Interface contacts:
Residue T522 in the second protein contacts residue A3 in the first protein (closest heavy-atom distance 4.4 Å).
Residue Y566 in the second protein interacts with residue D500 in the first protein (closest heavy-atom distance 3.8 Å).
Residue R645 in the second protein interacts with residue P19 in the first protein (closest heavy-atom distance 3.6 Å).
Residue W556 in the second protein interacts with residue H462 in the first protein (closest heavy-atom distance 3.9 Å).
Residue T522 in the second protein interacts with residue E4 in the first protein (closest heavy-atom distance 3.3 Å).
Residue R645 in the second protein interacts with residue S18 in the first protein (closest heavy-atom distance 3.3 Å).
Residue L648 in the second protein contacts residue R287 in the first protein (closest heavy-atom distance 3.3 Å).
Residue I533 in the second protein interacts with residue R463 in the first protein (closest heavy-atom distance 4.3 Å).
Residue L395 in the second protein interacts with residue M1 in the first protein (closest heavy-atom distance 4.0 Å).
Residue T522 in the second protein is in contact with residue V5 in the first protein (closest heavy-atom distance 3.8 Å).
Residue D562 in the second protein contacts residue S464 in the first protein (closest heavy-atom distance 3.2 Å).
Residue D646 in the second protein interacts with residue V307 in the first protein (closest heavy-atom distance 3.4 Å).
Residue L648 in the second protein is in contact with residue E23 in the first protein (closest heavy-atom distance 3.4 Å).
Residue V524 in the second protein interacts with residue R429 in the first protein (closest heavy-atom distance 3.9 Å).
Residue R561 in the second protein contacts residue S464 in the first protein (closest heavy-atom distance 3.3 Å).
Residue L392 in the second protein is in contact with residue A2 in the first protein (closest heavy-atom distance 3.8 Å).
Residue A565 in the second protein interacts with residue H504 in the first protein (closest heavy-atom distance 4.5 Å).
Residue L423 in the second protein interacts with residue M1 in the first protein (closest heavy-atom distance 4.5 Å).
Residue T527 in the second protein interacts with residue S464 in the first protein (closest heavy-atom distance 3.9 Å).
Residue D646 in the second protein interacts with residue V308 in the first protein (closest heavy-atom distance 3.6 Å).
Residue R645 in the second protein is in contact with residue T21 in the first protein (closest heavy-atom distance 3.4 Å).
Residue P559 in the second protein interacts with residue S464 in the first protein (closest heavy-atom distance 4.5 Å).
Residue R580 in the second protein is in contact with residue D500 in the first protein (closest heavy-atom distance 3.1 Å).
Residue W556 in the second protein is in contact with residue R461 in the first protein (closest heavy-atom distance 3.7 Å).
Residue R601 in the second protein is in contact with residue K12 in the first protein (closest heavy-atom distance 2.7 Å).
Residue D523 in the second protein contacts residue F428 in the first protein (closest heavy-atom distance 3.9 Å).
Residue D646 in the second protein contacts residue N306 in the first protein (closest heavy-atom distance 2.9 Å).
Residue L395 in the second protein contacts residue A2 in the first protein (closest heavy-atom distance 4.4 Å).
Residue R580 in the second protein contacts residue R461 in the first protein (closest heavy-atom distance 4.2 Å).
Residue G647 in the second protein is in contact with residue S304 in the first protein (closest heavy-atom distance 3.9 Å).
Residue Y566 in the second protein contacts residue H504 in the first protein (closest heavy-atom distance 2.7 Å).
Residue Y566 in the second protein contacts residue F503 in the first protein (closest heavy-atom distance 3.5 Å).
Residue P430 in the second protein is in contact with residue M1 in the first protein (closest heavy-atom distance 3.4 Å).
Residue A565 in the second protein interacts with residue R467 in the first protein (closest heavy-atom distance 4.3 Å).
Residue Y433 in the second protein interacts with residue M1 in the first protein (closest heavy-atom distance 4.0 Å).
Residue K429 in the second protein contacts residue D409 in the first protein (closest heavy-atom distance 4.4 Å).
Residue R580 in the second protein contacts residue F503 in the first protein (closest heavy-atom distance 3.4 Å).
Residue V524 in the second protein is in contact with residue R463 in the first protein (closest heavy-atom distance 2.8 Å).
Residue I526 in the second protein contacts residue R463 in the first protein (closest heavy-atom distance 4.0 Å).
Residue H394 in the second protein is in contact with residue A2 in the first protein (closest heavy-atom distance 3.3 Å).
Residue H394 in the second protein contacts residue M1 in the first protein (closest heavy-atom distance 3.7 Å).
Residue E582 in the second protein is in contact with residue H462 in the first protein (closest heavy-atom distance 3.1 Å).
Residue N603 in the second protein contacts residue P14 in the first protein (closest heavy-atom distance 3.9 Å).
Residue T563 in the second protein is in contact with residue H504 in the first protein (closest heavy-atom distance 4.3 Å).
Residue D523 in the second protein interacts with residue R463 in the first protein (closest heavy-atom distance 4.5 Å).
Residue S528 in the second protein is in contact with residue E468 in the first protein (closest heavy-atom distance 2.7 Å).
Residue H394 in the second protein contacts residue R429 in the first protein (closest heavy-atom distance 3.1 Å).
Residue T522 in the second protein interacts with residue V6 in the first protein (closest heavy-atom distance 3.8 Å).
Residue T527 in the second protein interacts with residue R463 in the first protein (closest heavy-atom distance 4.4 Å).
Residue D523 in the second protein interacts with residue R429 in the first protein (closest heavy-atom distance 3.6 Å).
Residue D646 in the second protein interacts with residue S304 in the first protein (closest heavy-atom distance 4.3 Å).
Residue T522 in the second protein is in contact with residue R429 in the first protein (closest heavy-atom distance 3.3 Å).
Residue R518 in the second protein contacts residue H462 in the first protein (closest heavy-atom distance 3.1 Å).
Residue L648 in the second protein contacts residue V308 in the first protein (closest heavy-atom distance 4.1 Å).
Residue A565 in the second protein contacts residue F503 in the first protein (closest heavy-atom distance 4.1 Å).
Residue A565 in the second protein is in contact with residue D507 in the first protein (closest heavy-atom distance 3.8 Å).
Residue H394 in the second protein contacts residue A3 in the first protein (closest heavy-atom distance 2.8 Å).
Residue G647 in the second protein interacts with residue N306 in the first protein (closest heavy-atom distance 3.9 Å).
Residue M421 in the second protein is in contact with residue M1 in the first protein (closest heavy-atom distance 3.4 Å).
Residue E582 in the second protein contacts residue R461 in the first protein (closest heavy-atom distance 3.4 Å).

Sequence of the second protein:
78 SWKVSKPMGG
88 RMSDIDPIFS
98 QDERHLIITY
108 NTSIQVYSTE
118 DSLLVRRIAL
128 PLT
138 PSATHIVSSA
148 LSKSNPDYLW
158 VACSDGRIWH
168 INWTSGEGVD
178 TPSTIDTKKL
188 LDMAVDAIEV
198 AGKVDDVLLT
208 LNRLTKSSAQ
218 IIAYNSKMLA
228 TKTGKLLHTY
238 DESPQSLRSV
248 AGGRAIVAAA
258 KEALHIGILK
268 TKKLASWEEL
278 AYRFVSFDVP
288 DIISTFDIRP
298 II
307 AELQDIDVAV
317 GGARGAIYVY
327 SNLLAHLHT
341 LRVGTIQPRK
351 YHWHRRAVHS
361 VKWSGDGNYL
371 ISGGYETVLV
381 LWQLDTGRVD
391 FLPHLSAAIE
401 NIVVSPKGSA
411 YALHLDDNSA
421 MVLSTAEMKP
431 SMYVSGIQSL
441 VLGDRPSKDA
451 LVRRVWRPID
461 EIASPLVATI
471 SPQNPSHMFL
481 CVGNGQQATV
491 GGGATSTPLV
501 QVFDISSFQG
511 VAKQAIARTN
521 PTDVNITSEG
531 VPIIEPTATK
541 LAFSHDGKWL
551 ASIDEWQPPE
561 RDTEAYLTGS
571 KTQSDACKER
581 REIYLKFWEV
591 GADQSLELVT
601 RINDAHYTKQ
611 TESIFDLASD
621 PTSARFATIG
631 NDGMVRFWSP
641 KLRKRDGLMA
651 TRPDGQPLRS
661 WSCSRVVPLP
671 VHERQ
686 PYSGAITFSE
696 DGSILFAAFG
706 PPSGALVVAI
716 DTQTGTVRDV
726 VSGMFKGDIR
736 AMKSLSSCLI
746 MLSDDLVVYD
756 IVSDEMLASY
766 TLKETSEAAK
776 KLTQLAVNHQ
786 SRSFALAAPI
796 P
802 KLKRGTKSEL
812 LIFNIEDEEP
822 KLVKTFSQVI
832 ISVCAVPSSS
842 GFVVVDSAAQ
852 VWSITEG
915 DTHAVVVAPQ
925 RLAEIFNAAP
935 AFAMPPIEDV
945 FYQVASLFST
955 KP

Sequence of the first protein:
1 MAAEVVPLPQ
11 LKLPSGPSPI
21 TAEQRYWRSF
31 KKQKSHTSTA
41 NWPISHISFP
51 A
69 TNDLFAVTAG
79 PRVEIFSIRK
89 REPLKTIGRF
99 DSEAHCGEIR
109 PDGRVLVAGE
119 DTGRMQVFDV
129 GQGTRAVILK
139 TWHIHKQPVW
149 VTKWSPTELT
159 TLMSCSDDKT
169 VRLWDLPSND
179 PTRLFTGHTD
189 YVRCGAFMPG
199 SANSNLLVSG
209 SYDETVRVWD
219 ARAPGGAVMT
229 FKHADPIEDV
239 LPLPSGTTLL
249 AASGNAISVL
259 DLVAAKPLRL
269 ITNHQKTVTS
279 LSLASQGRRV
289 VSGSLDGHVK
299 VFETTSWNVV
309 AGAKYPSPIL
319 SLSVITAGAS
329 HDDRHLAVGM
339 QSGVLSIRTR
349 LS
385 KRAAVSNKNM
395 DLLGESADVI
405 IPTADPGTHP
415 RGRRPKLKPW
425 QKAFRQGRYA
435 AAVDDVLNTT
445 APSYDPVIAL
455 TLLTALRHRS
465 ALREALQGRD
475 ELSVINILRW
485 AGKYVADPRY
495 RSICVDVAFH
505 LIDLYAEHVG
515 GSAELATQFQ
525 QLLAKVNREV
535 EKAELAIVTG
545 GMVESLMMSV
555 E

These two protein chains interact to form a complex.